Interface contacts:
Residue R175 in chain A is in contact with residue E81 in chain B (closest heavy-atom distance 4.8 Å).
Residue N55 in chain A is in contact with residue E81 in chain B (closest heavy-atom distance 3.8 Å).

Sequence of chain A:
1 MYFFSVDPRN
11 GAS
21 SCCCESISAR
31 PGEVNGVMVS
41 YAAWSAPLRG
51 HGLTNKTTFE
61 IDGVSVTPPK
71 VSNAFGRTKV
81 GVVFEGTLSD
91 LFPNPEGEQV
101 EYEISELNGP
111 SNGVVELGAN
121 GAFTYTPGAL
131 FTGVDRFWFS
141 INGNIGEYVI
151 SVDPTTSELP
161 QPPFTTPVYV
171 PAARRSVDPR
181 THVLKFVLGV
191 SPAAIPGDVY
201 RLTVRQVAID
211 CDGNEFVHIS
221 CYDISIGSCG

These two protein chains interact to form a complex.

Sequence of chain B:
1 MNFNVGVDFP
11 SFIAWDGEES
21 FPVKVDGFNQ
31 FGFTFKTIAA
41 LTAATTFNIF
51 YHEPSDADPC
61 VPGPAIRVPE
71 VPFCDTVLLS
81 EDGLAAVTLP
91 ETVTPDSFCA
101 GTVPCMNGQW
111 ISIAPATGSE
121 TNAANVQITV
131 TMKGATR